Sequence of the second protein:
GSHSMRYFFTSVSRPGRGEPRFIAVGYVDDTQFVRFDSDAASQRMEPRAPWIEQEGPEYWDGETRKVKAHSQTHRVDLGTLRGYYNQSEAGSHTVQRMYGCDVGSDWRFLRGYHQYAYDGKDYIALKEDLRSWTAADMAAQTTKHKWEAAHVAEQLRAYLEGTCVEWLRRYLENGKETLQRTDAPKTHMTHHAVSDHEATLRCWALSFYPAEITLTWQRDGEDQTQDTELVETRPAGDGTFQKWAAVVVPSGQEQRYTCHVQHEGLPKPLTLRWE

Residue-level contacts at the interface:
Residue K66 in the second protein interacts with residue A4 in the first protein (closest heavy-atom distance 3.9 Å).
Residue K66 in the second protein interacts with residue L2 in the first protein (closest heavy-atom distance 3.2 Å).
Residue T80 in the second protein is in contact with residue I8 in the first protein (closest heavy-atom distance 4.8 Å).
Residue Y116 in the second protein contacts residue L9 in the first protein (closest heavy-atom distance 3.8 Å).
Residue L156 in the second protein is in contact with residue S3 in the first protein (closest heavy-atom distance 4.6 Å).
Residue Y159 in the second protein is in contact with residue L2 in the first protein (closest heavy-atom distance 3.5 Å).
Residue T73 in the second protein contacts residue G7 in the first protein (closest heavy-atom distance 3.5 Å).
Residue Y159 in the second protein contacts residue L5 in the first protein (closest heavy-atom distance 5.0 Å).
Residue Q155 in the second protein is in contact with residue L5 in the first protein (closest heavy-atom distance 2.9 Å).
Residue Y159 in the second protein contacts residue I1 in the first protein (closest heavy-atom distance 2.7 Å).
Residue K66 in the second protein interacts with residue S3 in the first protein (closest heavy-atom distance 4.2 Å).
Residue W147 in the second protein contacts residue G7 in the first protein (closest heavy-atom distance 4.7 Å).
Residue Q72 in the second protein interacts with residue I8 in the first protein (closest heavy-atom distance 4.6 Å).
Residue R97 in the second protein interacts with residue V6 in the first protein (closest heavy-atom distance 4.5 Å).
Residue Y159 in the second protein interacts with residue S3 in the first protein (closest heavy-atom distance 3.4 Å).
Residue W147 in the second protein contacts residue L9 in the first protein (closest heavy-atom distance 3.7 Å).
Residue Y123 in the second protein contacts residue L9 in the first protein (closest heavy-atom distance 4.0 Å).
Residue K66 in the second protein is in contact with residue V6 in the first protein (closest heavy-atom distance 4.9 Å).
Residue H70 in the second protein contacts residue V6 in the first protein (closest heavy-atom distance 3.4 Å).
Residue W147 in the second protein contacts residue I8 in the first protein (closest heavy-atom distance 3.3 Å).
Residue Y99 in the second protein interacts with residue L2 in the first protein (closest heavy-atom distance 3.6 Å).
Residue H70 in the second protein contacts residue S3 in the first protein (closest heavy-atom distance 3.2 Å).
Residue Y159 in the second protein contacts residue A4 in the first protein (closest heavy-atom distance 4.8 Å).
Residue W167 in the second protein interacts with residue I1 in the first protein (closest heavy-atom distance 3.2 Å).
Residue M5 in the second protein contacts residue I1 in the first protein (closest heavy-atom distance 4.1 Å).
Residue Y59 in the second protein interacts with residue I1 in the first protein (closest heavy-atom distance 3.4 Å).
Residue L156 in the second protein contacts residue L5 in the first protein (closest heavy-atom distance 3.9 Å).
Residue V76 in the second protein contacts residue I8 in the first protein (closest heavy-atom distance 3.7 Å).
Residue E63 in the second protein is in contact with residue L2 in the first protein (closest heavy-atom distance 2.9 Å).
Residue E63 in the second protein contacts residue I1 in the first protein (closest heavy-atom distance 3.4 Å).
Residue T73 in the second protein interacts with residue V6 in the first protein (closest heavy-atom distance 3.1 Å).
Residue T80 in the second protein contacts residue L9 in the first protein (closest heavy-atom distance 3.9 Å).
Residue Y99 in the second protein is in contact with residue S3 in the first protein (closest heavy-atom distance 2.8 Å).
Residue D77 in the second protein contacts residue I8 in the first protein (closest heavy-atom distance 3.0 Å).
Residue Y7 in the second protein contacts residue I1 in the first protein (closest heavy-atom distance 3.0 Å).
Residue T163 in the second protein interacts with residue I1 in the first protein (closest heavy-atom distance 3.6 Å).
Residue Y7 in the second protein is in contact with residue L2 in the first protein (closest heavy-atom distance 3.5 Å).
Residue T143 in the second protein contacts residue L9 in the first protein (closest heavy-atom distance 3.7 Å).
Residue Y171 in the second protein contacts residue I1 in the first protein (closest heavy-atom distance 2.9 Å).
Residue R97 in the second protein interacts with residue L9 in the first protein (closest heavy-atom distance 4.7 Å).
Residue K146 in the second protein contacts residue I8 in the first protein (closest heavy-atom distance 4.7 Å).
Residue M45 in the second protein contacts residue L2 in the first protein (closest heavy-atom distance 3.5 Å).
Residue Y84 in the second protein contacts residue L9 in the first protein (closest heavy-atom distance 4.0 Å).
Residue K66 in the second protein is in contact with residue I1 in the first protein (closest heavy-atom distance 4.1 Å).
Residue K146 in the second protein contacts residue L9 in the first protein (closest heavy-atom distance 2.8 Å).
Residue F9 in the second protein interacts with residue L2 in the first protein (closest heavy-atom distance 3.8 Å).
Residue T73 in the second protein is in contact with residue I8 in the first protein (closest heavy-atom distance 3.3 Å).
Residue A69 in the second protein contacts residue V6 in the first protein (closest heavy-atom distance 4.6 Å).
Residue D77 in the second protein contacts residue L9 in the first protein (closest heavy-atom distance 3.0 Å).
Residue L81 in the second protein is in contact with residue L9 in the first protein (closest heavy-atom distance 3.5 Å).
Residue H70 in the second protein contacts residue L2 in the first protein (closest heavy-atom distance 4.2 Å).
Residue V67 in the second protein contacts residue L2 in the first protein (closest heavy-atom distance 3.6 Å).
Residue R97 in the second protein interacts with residue G7 in the first protein (closest heavy-atom distance 4.0 Å).

Sequence of the first protein:
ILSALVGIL

The following describes two proteins that form a bound complex.